This data describes a binding interaction between two proteins.

Sequence of chain B:
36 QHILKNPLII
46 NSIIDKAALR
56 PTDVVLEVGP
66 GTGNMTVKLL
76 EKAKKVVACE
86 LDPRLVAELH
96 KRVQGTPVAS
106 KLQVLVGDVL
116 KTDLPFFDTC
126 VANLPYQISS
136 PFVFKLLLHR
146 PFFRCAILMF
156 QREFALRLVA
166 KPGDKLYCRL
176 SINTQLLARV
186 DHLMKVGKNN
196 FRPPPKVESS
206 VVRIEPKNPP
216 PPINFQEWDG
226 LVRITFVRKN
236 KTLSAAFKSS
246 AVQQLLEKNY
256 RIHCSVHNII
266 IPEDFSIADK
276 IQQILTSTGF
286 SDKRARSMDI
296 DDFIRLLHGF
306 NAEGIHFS

Interface contacts:
Residue A105 in chain A is in contact with residue H311 in chain B (closest heavy-atom distance 4.2 Å).
Residue Y126 in chain A is in contact with residue Q249 in chain B (closest heavy-atom distance 3.7 Å).
Residue L97 in chain A is in contact with residue P217 in chain B (closest heavy-atom distance 4.6 Å).
Residue L100 in chain A is in contact with residue I218 in chain B (closest heavy-atom distance 4.3 Å).
Residue L100 in chain A is in contact with residue H303 in chain B (closest heavy-atom distance 3.7 Å).
Residue Y114 in chain A is in contact with residue I257 in chain B (closest heavy-atom distance 4.2 Å).
Residue F113 in chain A interacts with residue F312 in chain B (closest heavy-atom distance 4.3 Å).
Residue F113 in chain A is in contact with residue H258 in chain B (closest heavy-atom distance 4.1 Å).
Residue M110 in chain A is in contact with residue Q221 in chain B (closest heavy-atom distance 4.5 Å).
Residue K99 in chain A is in contact with residue H303 in chain B (closest heavy-atom distance 3.9 Å).
Residue T116 in chain A is in contact with residue F312 in chain B (closest heavy-atom distance 4.5 Å).
Residue Y114 in chain A interacts with residue L250 in chain B (closest heavy-atom distance 3.7 Å).
Residue Y126 in chain A contacts residue K253 in chain B (closest heavy-atom distance 3.5 Å).
Residue M110 in chain A is in contact with residue N219 in chain B (closest heavy-atom distance 3.5 Å).
Residue Y114 in chain A is in contact with residue N254 in chain B (closest heavy-atom distance 3.2 Å).
Residue M96 in chain A interacts with residue H303 in chain B (closest heavy-atom distance 3.5 Å).
Residue T115 in chain A contacts residue S313 in chain B (closest heavy-atom distance 4.1 Å).
Residue T116 in chain A contacts residue R228 in chain B (closest heavy-atom distance 3.5 Å).
Residue Y126 in chain A contacts residue A246 in chain B (closest heavy-atom distance 4.6 Å).
Residue Y126 in chain A interacts with residue L250 in chain B (closest heavy-atom distance 3.4 Å).
Residue M96 in chain A is in contact with residue I299 in chain B (closest heavy-atom distance 3.9 Å).
Residue L119 in chain A contacts residue V247 in chain B (closest heavy-atom distance 3.9 Å).
Residue S117 in chain A is in contact with residue R228 in chain B (closest heavy-atom distance 3.7 Å).
Residue L112 in chain A interacts with residue I257 in chain B (closest heavy-atom distance 3.7 Å).
Residue N123 in chain A interacts with residue Q249 in chain B (closest heavy-atom distance 3.5 Å).
Residue T116 in chain A contacts residue G225 in chain B (closest heavy-atom distance 3.3 Å).
Residue V103 in chain A is in contact with residue N306 in chain B (closest heavy-atom distance 3.3 Å).
Residue V103 in chain A interacts with residue H303 in chain B (closest heavy-atom distance 4.0 Å).
Residue M110 in chain A is in contact with residue S313 in chain B (closest heavy-atom distance 3.2 Å).
Residue M125 in chain A interacts with residue L250 in chain B (closest heavy-atom distance 4.0 Å).
Residue L97 in chain A contacts residue I299 in chain B (closest heavy-atom distance 4.2 Å).
Residue E109 in chain A contacts residue H262 in chain B (closest heavy-atom distance 3.2 Å).
Residue E109 in chain A is in contact with residue H311 in chain B (closest heavy-atom distance 3.7 Å).
Residue Y114 in chain A contacts residue S313 in chain B (closest heavy-atom distance 4.5 Å).
Residue L100 in chain A interacts with residue I299 in chain B (closest heavy-atom distance 4.5 Å).
Residue L119 in chain A is in contact with residue L250 in chain B (closest heavy-atom distance 4.2 Å).
Residue M96 in chain A is in contact with residue R300 in chain B (closest heavy-atom distance 3.6 Å).
Residue E109 in chain A is in contact with residue H258 in chain B (closest heavy-atom distance 2.4 Å).
Residue L100 in chain A interacts with residue L302 in chain B (closest heavy-atom distance 4.2 Å).
Residue R93 in chain A is in contact with residue D296 in chain B (closest heavy-atom distance 3.2 Å).
Residue T116 in chain A interacts with residue L250 in chain B (closest heavy-atom distance 3.7 Å).
Residue V103 in chain A is in contact with residue H311 in chain B (closest heavy-atom distance 3.9 Å).
Residue T116 in chain A interacts with residue S313 in chain B (closest heavy-atom distance 4.5 Å).
Residue F113 in chain A interacts with residue H311 in chain B (closest heavy-atom distance 3.5 Å).
Residue L119 in chain A interacts with residue A246 in chain B (closest heavy-atom distance 3.6 Å).
Residue T115 in chain A is in contact with residue F312 in chain B (closest heavy-atom distance 4.8 Å).
Residue T115 in chain A is in contact with residue L250 in chain B (closest heavy-atom distance 4.1 Å).
Residue Y114 in chain A is in contact with residue K253 in chain B (closest heavy-atom distance 4.3 Å).
Residue T116 in chain A interacts with residue D224 in chain B (closest heavy-atom distance 4.2 Å).
Residue L97 in chain A contacts residue I218 in chain B (closest heavy-atom distance 3.7 Å).
Residue T116 in chain A is in contact with residue I229 in chain B (closest heavy-atom distance 4.1 Å).
Residue F113 in chain A is in contact with residue S313 in chain B (closest heavy-atom distance 3.2 Å).
Residue L100 in chain A contacts residue N306 in chain B (closest heavy-atom distance 3.9 Å).
Residue F113 in chain A contacts residue N254 in chain B (closest heavy-atom distance 3.2 Å).
Residue M110 in chain A interacts with residue E222 in chain B (closest heavy-atom distance 3.5 Å).
Residue Y114 in chain A interacts with residue F312 in chain B (closest heavy-atom distance 3.2 Å).
Residue F113 in chain A is in contact with residue I257 in chain B (closest heavy-atom distance 4.1 Å).
Residue E109 in chain A is in contact with residue V261 in chain B (closest heavy-atom distance 4.8 Å).
Residue Q104 in chain A interacts with residue N219 in chain B (closest heavy-atom distance 4.7 Å).
Residue V103 in chain A is in contact with residue A307 in chain B (closest heavy-atom distance 3.7 Å).

Sequence of chain A:
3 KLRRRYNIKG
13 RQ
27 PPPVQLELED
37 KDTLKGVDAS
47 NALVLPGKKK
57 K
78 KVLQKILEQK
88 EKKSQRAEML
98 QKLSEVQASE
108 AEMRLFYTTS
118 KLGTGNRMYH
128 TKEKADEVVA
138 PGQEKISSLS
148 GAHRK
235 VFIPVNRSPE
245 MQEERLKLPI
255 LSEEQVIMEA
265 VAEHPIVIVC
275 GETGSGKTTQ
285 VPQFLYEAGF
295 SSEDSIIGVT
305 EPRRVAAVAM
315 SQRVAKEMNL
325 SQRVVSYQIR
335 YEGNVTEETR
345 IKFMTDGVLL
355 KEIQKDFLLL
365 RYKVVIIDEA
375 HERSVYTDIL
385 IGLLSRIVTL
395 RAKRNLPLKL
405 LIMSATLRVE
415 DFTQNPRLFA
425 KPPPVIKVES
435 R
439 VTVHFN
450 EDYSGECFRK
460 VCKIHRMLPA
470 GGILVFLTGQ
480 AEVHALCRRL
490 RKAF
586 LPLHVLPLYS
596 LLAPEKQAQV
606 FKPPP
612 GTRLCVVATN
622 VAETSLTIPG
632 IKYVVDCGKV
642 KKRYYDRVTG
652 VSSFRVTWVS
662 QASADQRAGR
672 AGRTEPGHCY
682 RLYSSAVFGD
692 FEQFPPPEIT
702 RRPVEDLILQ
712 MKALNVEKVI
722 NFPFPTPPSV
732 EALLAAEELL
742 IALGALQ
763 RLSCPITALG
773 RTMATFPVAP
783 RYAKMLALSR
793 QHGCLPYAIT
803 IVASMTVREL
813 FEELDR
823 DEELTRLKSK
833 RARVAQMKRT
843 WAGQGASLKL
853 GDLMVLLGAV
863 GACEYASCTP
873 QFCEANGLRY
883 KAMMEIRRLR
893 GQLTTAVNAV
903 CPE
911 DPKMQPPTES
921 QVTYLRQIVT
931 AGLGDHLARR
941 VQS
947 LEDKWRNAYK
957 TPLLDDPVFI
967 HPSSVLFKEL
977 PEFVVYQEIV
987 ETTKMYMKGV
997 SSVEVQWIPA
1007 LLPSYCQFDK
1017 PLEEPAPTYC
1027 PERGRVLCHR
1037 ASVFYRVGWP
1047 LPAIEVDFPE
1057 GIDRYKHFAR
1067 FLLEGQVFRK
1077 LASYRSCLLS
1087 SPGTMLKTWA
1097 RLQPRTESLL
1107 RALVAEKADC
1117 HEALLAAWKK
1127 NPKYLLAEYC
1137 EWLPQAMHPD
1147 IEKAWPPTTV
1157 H